Sequence of the second protein:
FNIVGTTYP

Residue-level contacts at the interface:
Residue D412 in the first protein contacts residue V4 in the second protein (closest heavy-atom distance 4.5 Å).
Residue Y402 in the first protein interacts with residue T7 in the second protein (closest heavy-atom distance 3.1 Å).
Residue M394 in the first protein contacts residue V4 in the second protein (closest heavy-atom distance 4.2 Å).
Residue K341 in the first protein is in contact with residue T6 in the second protein (closest heavy-atom distance 4.1 Å).
Residue I339 in the first protein is in contact with residue F1 in the second protein (closest heavy-atom distance 3.6 Å).
Residue I339 in the first protein interacts with residue N2 in the second protein (closest heavy-atom distance 4.4 Å).
Residue Y356 in the first protein interacts with residue I3 in the second protein (closest heavy-atom distance 2.5 Å).
Residue V410 in the first protein is in contact with residue T6 in the second protein (closest heavy-atom distance 4.4 Å).
Residue D10 in the first protein interacts with residue N2 in the second protein (closest heavy-atom distance 3.2 Å).
Residue K341 in the first protein interacts with residue Y8 in the second protein (closest heavy-atom distance 3.7 Å).
Residue D412 in the first protein interacts with residue G5 in the second protein (closest heavy-atom distance 4.2 Å).
Residue P396 in the first protein contacts residue T7 in the second protein (closest heavy-atom distance 3.8 Å).
Residue P337 in the first protein is in contact with residue F1 in the second protein (closest heavy-atom distance 3.5 Å).
Residue L320 in the first protein interacts with residue I3 in the second protein (closest heavy-atom distance 3.9 Å).
Residue D10 in the first protein contacts residue V4 in the second protein (closest heavy-atom distance 3.2 Å).
Residue M394 in the first protein interacts with residue I3 in the second protein (closest heavy-atom distance 3.4 Å).
Residue K341 in the first protein interacts with residue T7 in the second protein (closest heavy-atom distance 4.6 Å).
Residue P396 in the first protein is in contact with residue V4 in the second protein (closest heavy-atom distance 4.8 Å).
Residue Y356 in the first protein contacts residue V4 in the second protein (closest heavy-atom distance 3.7 Å).
Residue M394 in the first protein is in contact with residue T6 in the second protein (closest heavy-atom distance 4.2 Å).
Residue M394 in the first protein is in contact with residue N2 in the second protein (closest heavy-atom distance 3.5 Å).
Residue L395 in the first protein contacts residue G5 in the second protein (closest heavy-atom distance 3.5 Å).
Residue F13 in the first protein contacts residue F1 in the second protein (closest heavy-atom distance 3.7 Å).
Residue F13 in the first protein is in contact with residue I3 in the second protein (closest heavy-atom distance 3.1 Å).
Residue M9 in the first protein interacts with residue V4 in the second protein (closest heavy-atom distance 3.9 Å).
Residue L405 in the first protein is in contact with residue T7 in the second protein (closest heavy-atom distance 4.8 Å).
Residue M9 in the first protein is in contact with residue I3 in the second protein (closest heavy-atom distance 4.0 Å).
Residue R336 in the first protein contacts residue F1 in the second protein (closest heavy-atom distance 3.2 Å).
Residue P397 in the first protein interacts with residue G5 in the second protein (closest heavy-atom distance 4.2 Å).
Residue D10 in the first protein contacts residue I3 in the second protein (closest heavy-atom distance 4.6 Å).
Residue P354 in the first protein contacts residue V4 in the second protein (closest heavy-atom distance 3.7 Å).
Residue V410 in the first protein contacts residue Y8 in the second protein (closest heavy-atom distance 3.7 Å).
Residue P396 in the first protein is in contact with residue T6 in the second protein (closest heavy-atom distance 4.3 Å).
Residue P396 in the first protein is in contact with residue G5 in the second protein (closest heavy-atom distance 3.2 Å).
Residue Y356 in the first protein contacts residue G5 in the second protein (closest heavy-atom distance 4.8 Å).
Residue M394 in the first protein contacts residue G5 in the second protein (closest heavy-atom distance 3.1 Å).
Residue M414 in the first protein is in contact with residue I3 in the second protein (closest heavy-atom distance 4.0 Å).
Residue D412 in the first protein interacts with residue T6 in the second protein (closest heavy-atom distance 3.1 Å).
Residue V411 in the first protein interacts with residue T6 in the second protein (closest heavy-atom distance 4.3 Å).
Residue P397 in the first protein contacts residue V4 in the second protein (closest heavy-atom distance 3.9 Å).
Residue L395 in the first protein is in contact with residue V4 in the second protein (closest heavy-atom distance 4.8 Å).
Residue V410 in the first protein contacts residue T7 in the second protein (closest heavy-atom distance 4.7 Å).

The following describes two proteins that form a bound complex.

Sequence of the first protein:
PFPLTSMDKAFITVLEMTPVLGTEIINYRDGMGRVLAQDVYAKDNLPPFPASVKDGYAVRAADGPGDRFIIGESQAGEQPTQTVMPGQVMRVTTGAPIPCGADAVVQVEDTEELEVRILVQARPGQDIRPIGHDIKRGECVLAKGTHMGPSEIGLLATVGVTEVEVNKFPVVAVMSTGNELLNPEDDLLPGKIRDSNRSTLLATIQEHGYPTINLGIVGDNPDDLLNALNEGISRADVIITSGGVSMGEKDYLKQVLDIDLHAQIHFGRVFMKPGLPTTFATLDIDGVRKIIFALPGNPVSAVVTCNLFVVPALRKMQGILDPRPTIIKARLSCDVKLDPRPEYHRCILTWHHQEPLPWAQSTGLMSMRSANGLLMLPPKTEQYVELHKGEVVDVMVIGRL